Sequence of chain B:
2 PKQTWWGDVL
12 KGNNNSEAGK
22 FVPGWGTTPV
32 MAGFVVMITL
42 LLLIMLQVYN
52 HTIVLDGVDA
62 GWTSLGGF

The following describes two proteins that form a bound complex.

Sequence of chain A:
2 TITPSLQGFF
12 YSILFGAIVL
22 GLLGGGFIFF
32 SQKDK

Residue-level contacts at the interface:
Residue D57 in chain B interacts with residue T2 in chain A (closest heavy-atom distance 2.2 Å).
Residue I54 in chain B is in contact with residue L7 in chain A (closest heavy-atom distance 4.0 Å).
Residue L56 in chain B is in contact with residue S6 in chain A (closest heavy-atom distance 4.8 Å).
Residue T53 in chain B is in contact with residue S6 in chain A (closest heavy-atom distance 3.3 Å).
Residue V55 in chain B interacts with residue L7 in chain A (closest heavy-atom distance 5.0 Å).
Residue L56 in chain B contacts residue L7 in chain A (closest heavy-atom distance 3.9 Å).
Residue Q48 in chain B contacts residue F10 in chain A (closest heavy-atom distance 3.6 Å).
Residue V55 in chain B interacts with residue S6 in chain A (closest heavy-atom distance 2.7 Å).
Residue L56 in chain B is in contact with residue T4 in chain A (closest heavy-atom distance 4.4 Å).
Residue I54 in chain B contacts residue S6 in chain A (closest heavy-atom distance 3.7 Å).
Residue D57 in chain B contacts residue T4 in chain A (closest heavy-atom distance 3.9 Å).
Residue L44 in chain B interacts with residue F10 in chain A (closest heavy-atom distance 4.6 Å).
Residue I54 in chain B interacts with residue F10 in chain A (closest heavy-atom distance 3.6 Å).
Residue V55 in chain B is in contact with residue T4 in chain A (closest heavy-atom distance 2.6 Å).
Residue L41 in chain B interacts with residue I14 in chain A (closest heavy-atom distance 3.7 Å).
Residue I45 in chain B is in contact with residue F10 in chain A (closest heavy-atom distance 3.4 Å).